Interface contacts:
Residue G174 in chain B is in contact with residue A50 in chain A (closest heavy-atom distance 4.1 Å).
Residue I56 in chain B is in contact with residue Y108 in chain A (closest heavy-atom distance 3.6 Å).
Residue K64 in chain B contacts residue F104 in chain A (closest heavy-atom distance 3.9 Å).
Residue D50 in chain B is in contact with residue K30 in chain A (closest heavy-atom distance 4.4 Å).
Residue R5 in chain B is in contact with residue G102 in chain A (closest heavy-atom distance 3.1 Å).
Residue Y170 in chain B is in contact with residue H59 in chain A (closest heavy-atom distance 3.7 Å).
Residue Y170 in chain B contacts residue W47 in chain A (closest heavy-atom distance 4.3 Å).
Residue I56 in chain B contacts residue Q1 in chain A (closest heavy-atom distance 3.3 Å).
Residue H111 in chain B is in contact with residue R52 in chain A (closest heavy-atom distance 3.7 Å).
Residue N60 in chain B interacts with residue D103 in chain A (closest heavy-atom distance 2.9 Å).
Residue G174 in chain B interacts with residue H59 in chain A (closest heavy-atom distance 2.5 Å).
Residue F176 in chain B is in contact with residue W57 in chain A (closest heavy-atom distance 3.2 Å).
Residue H111 in chain B contacts residue G55 in chain A (closest heavy-atom distance 3.2 Å).
Residue R5 in chain B is in contact with residue Y106 in chain A (closest heavy-atom distance 4.1 Å).
Residue R169 in chain B is in contact with residue E101 in chain A (closest heavy-atom distance 3.0 Å).
Residue L116 in chain B is in contact with residue K30 in chain A (closest heavy-atom distance 3.5 Å).
Residue F172 in chain B is in contact with residue W47 in chain A (closest heavy-atom distance 3.5 Å).
Residue N60 in chain B is in contact with residue F104 in chain A (closest heavy-atom distance 3.2 Å).
Residue Y48 in chain B interacts with residue D103 in chain A (closest heavy-atom distance 2.7 Å).
Residue Y59 in chain B is in contact with residue Y106 in chain A (closest heavy-atom distance 3.9 Å).
Residue L6 in chain B interacts with residue W107 in chain A (closest heavy-atom distance 4.4 Å).
Residue F176 in chain B contacts residue R52 in chain A (closest heavy-atom distance 3.0 Å).
Residue R169 in chain B is in contact with residue S33 in chain A (closest heavy-atom distance 4.0 Å).
Residue E173 in chain B contacts residue K99 in chain A (closest heavy-atom distance 4.3 Å).
Residue R5 in chain B interacts with residue D103 in chain A (closest heavy-atom distance 3.0 Å).
Residue F172 in chain B interacts with residue Y37 in chain A (closest heavy-atom distance 3.9 Å).
Residue M63 in chain B interacts with residue F104 in chain A (closest heavy-atom distance 3.7 Å).
Residue G174 in chain B interacts with residue W47 in chain A (closest heavy-atom distance 3.4 Å).
Residue G174 in chain B interacts with residue W57 in chain A (closest heavy-atom distance 3.6 Å).
Residue E173 in chain B is in contact with residue Y37 in chain A (closest heavy-atom distance 3.3 Å).
Residue L6 in chain B contacts residue Y106 in chain A (closest heavy-atom distance 3.5 Å).
Residue D177 in chain B interacts with residue R52 in chain A (closest heavy-atom distance 3.9 Å).
Residue K64 in chain B interacts with residue D103 in chain A (closest heavy-atom distance 3.7 Å).
Residue D112 in chain B interacts with residue A54 in chain A (closest heavy-atom distance 3.6 Å).
Residue E173 in chain B is in contact with residue T35 in chain A (closest heavy-atom distance 3.6 Å).
Residue D9 in chain B interacts with residue F104 in chain A (closest heavy-atom distance 4.0 Å).
Residue F175 in chain B contacts residue E101 in chain A (closest heavy-atom distance 3.3 Å).
Residue W120 in chain B contacts residue R31 in chain A (closest heavy-atom distance 3.5 Å).
Residue F175 in chain B is in contact with residue W57 in chain A (closest heavy-atom distance 4.0 Å).
Residue E117 in chain B contacts residue R31 in chain A (closest heavy-atom distance 2.8 Å).
Residue S54 in chain B interacts with residue K30 in chain A (closest heavy-atom distance 4.1 Å).
Residue Y48 in chain B is in contact with residue F104 in chain A (closest heavy-atom distance 3.3 Å).
Residue N60 in chain B is in contact with residue S105 in chain A (closest heavy-atom distance 3.2 Å).
Residue R169 in chain B interacts with residue K99 in chain A (closest heavy-atom distance 4.0 Å).
Residue F175 in chain B contacts residue S33 in chain A (closest heavy-atom distance 4.1 Å).
Residue D177 in chain B is in contact with residue R31 in chain A (closest heavy-atom distance 4.4 Å).
Residue N2 in chain B contacts residue Y106 in chain A (closest heavy-atom distance 3.7 Å).
Residue R47 in chain B is in contact with residue D103 in chain A (closest heavy-atom distance 3.3 Å).
Residue Y59 in chain B is in contact with residue W107 in chain A (closest heavy-atom distance 4.5 Å).
Residue D9 in chain B contacts residue Y106 in chain A (closest heavy-atom distance 2.4 Å).
Residue Y171 in chain B contacts residue W47 in chain A (closest heavy-atom distance 3.6 Å).
Residue E173 in chain B interacts with residue W47 in chain A (closest heavy-atom distance 3.6 Å).
Residue F176 in chain B is in contact with residue H59 in chain A (closest heavy-atom distance 3.9 Å).
Residue E173 in chain B interacts with residue A50 in chain A (closest heavy-atom distance 4.4 Å).
Residue D112 in chain B interacts with residue G55 in chain A (closest heavy-atom distance 4.1 Å).
Residue L116 in chain B is in contact with residue R31 in chain A (closest heavy-atom distance 4.1 Å).
Residue Y67 in chain B contacts residue F104 in chain A (closest heavy-atom distance 3.4 Å).
Residue F175 in chain B interacts with residue R52 in chain A (closest heavy-atom distance 3.5 Å).
Residue I56 in chain B interacts with residue V29 in chain A (closest heavy-atom distance 3.6 Å).
Residue R5 in chain B interacts with residue E101 in chain A (closest heavy-atom distance 3.2 Å).

The following describes two proteins that form a bound complex.

Sequence of chain B:
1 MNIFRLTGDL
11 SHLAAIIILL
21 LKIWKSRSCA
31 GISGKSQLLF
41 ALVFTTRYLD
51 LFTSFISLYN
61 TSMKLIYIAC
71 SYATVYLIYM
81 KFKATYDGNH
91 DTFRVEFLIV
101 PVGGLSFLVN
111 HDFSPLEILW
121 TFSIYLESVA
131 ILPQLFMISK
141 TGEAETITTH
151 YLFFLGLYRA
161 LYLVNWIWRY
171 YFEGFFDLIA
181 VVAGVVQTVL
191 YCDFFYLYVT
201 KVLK

Sequence of chain A:
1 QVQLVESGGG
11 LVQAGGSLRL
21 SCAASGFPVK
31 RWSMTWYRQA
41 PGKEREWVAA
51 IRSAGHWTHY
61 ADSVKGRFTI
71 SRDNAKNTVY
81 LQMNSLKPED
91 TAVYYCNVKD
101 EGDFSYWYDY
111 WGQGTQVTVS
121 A